This data describes a binding interaction between two proteins.

Sequence of the first protein:
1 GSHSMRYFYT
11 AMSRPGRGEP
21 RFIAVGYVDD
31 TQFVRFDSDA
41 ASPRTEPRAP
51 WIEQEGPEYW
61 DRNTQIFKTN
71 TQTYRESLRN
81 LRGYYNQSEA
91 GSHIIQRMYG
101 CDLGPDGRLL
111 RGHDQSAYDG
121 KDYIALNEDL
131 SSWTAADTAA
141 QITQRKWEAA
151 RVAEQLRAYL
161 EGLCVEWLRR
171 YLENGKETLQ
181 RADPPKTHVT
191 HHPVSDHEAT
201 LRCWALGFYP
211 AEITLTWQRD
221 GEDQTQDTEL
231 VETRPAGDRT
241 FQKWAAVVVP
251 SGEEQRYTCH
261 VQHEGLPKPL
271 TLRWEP

Residue-level contacts at the interface:
Residue W147 in the first protein contacts residue T7 in the second protein (closest heavy-atom distance 3.3 Å).
Residue I95 in the first protein interacts with residue M9 in the second protein (closest heavy-atom distance 4.0 Å).
Residue Y7 in the first protein is in contact with residue L1 in the second protein (closest heavy-atom distance 3.0 Å).
Residue M5 in the first protein contacts residue L1 in the second protein (closest heavy-atom distance 3.8 Å).
Residue I66 in the first protein contacts residue F3 in the second protein (closest heavy-atom distance 3.4 Å).
Residue Y59 in the first protein is in contact with residue L1 in the second protein (closest heavy-atom distance 4.1 Å).
Residue I66 in the first protein contacts residue D4 in the second protein (closest heavy-atom distance 3.9 Å).
Residue N80 in the first protein interacts with residue M9 in the second protein (closest heavy-atom distance 3.0 Å).
Residue S116 in the first protein is in contact with residue M9 in the second protein (closest heavy-atom distance 4.6 Å).
Residue T73 in the first protein interacts with residue T7 in the second protein (closest heavy-atom distance 3.8 Å).
Residue W147 in the first protein is in contact with residue M9 in the second protein (closest heavy-atom distance 3.5 Å).
Residue Y99 in the first protein interacts with residue P2 in the second protein (closest heavy-atom distance 3.2 Å).
Residue W147 in the first protein contacts residue I8 in the second protein (closest heavy-atom distance 3.3 Å).
Residue N63 in the first protein interacts with residue P2 in the second protein (closest heavy-atom distance 3.2 Å).
Residue Y159 in the first protein interacts with residue P2 in the second protein (closest heavy-atom distance 3.6 Å).
Residue T69 in the first protein contacts residue T6 in the second protein (closest heavy-atom distance 3.7 Å).
Residue F67 in the first protein interacts with residue P2 in the second protein (closest heavy-atom distance 3.7 Å).
Residue Q155 in the first protein is in contact with residue R5 in the second protein (closest heavy-atom distance 3.1 Å).
Residue L81 in the first protein interacts with residue M9 in the second protein (closest heavy-atom distance 3.8 Å).
Residue T143 in the first protein is in contact with residue M9 in the second protein (closest heavy-atom distance 2.7 Å).
Residue A150 in the first protein is in contact with residue T7 in the second protein (closest heavy-atom distance 4.4 Å).
Residue L163 in the first protein is in contact with residue L1 in the second protein (closest heavy-atom distance 4.2 Å).
Residue N80 in the first protein interacts with residue I8 in the second protein (closest heavy-atom distance 3.2 Å).
Residue Q155 in the first protein is in contact with residue F3 in the second protein (closest heavy-atom distance 3.8 Å).
Residue Y9 in the first protein contacts residue F3 in the second protein (closest heavy-atom distance 4.4 Å).
Residue R62 in the first protein contacts residue D4 in the second protein (closest heavy-atom distance 3.1 Å).
Residue L156 in the first protein is in contact with residue F3 in the second protein (closest heavy-atom distance 4.0 Å).
Residue K146 in the first protein is in contact with residue M9 in the second protein (closest heavy-atom distance 2.8 Å).
Residue Y159 in the first protein interacts with residue L1 in the second protein (closest heavy-atom distance 2.5 Å).
Residue V152 in the first protein contacts residue F3 in the second protein (closest heavy-atom distance 4.9 Å).
Residue R97 in the first protein is in contact with residue F3 in the second protein (closest heavy-atom distance 3.8 Å).
Residue N70 in the first protein interacts with residue T6 in the second protein (closest heavy-atom distance 3.2 Å).
Residue Y171 in the first protein contacts residue L1 in the second protein (closest heavy-atom distance 2.7 Å).
Residue S77 in the first protein interacts with residue M9 in the second protein (closest heavy-atom distance 2.9 Å).
Residue Y123 in the first protein interacts with residue M9 in the second protein (closest heavy-atom distance 3.5 Å).
Residue Y99 in the first protein interacts with residue F3 in the second protein (closest heavy-atom distance 2.9 Å).
Residue K146 in the first protein contacts residue I8 in the second protein (closest heavy-atom distance 4.0 Å).
Residue T73 in the first protein interacts with residue I8 in the second protein (closest heavy-atom distance 3.7 Å).
Residue F33 in the first protein contacts residue L1 in the second protein (closest heavy-atom distance 4.8 Å).
Residue I142 in the first protein contacts residue M9 in the second protein (closest heavy-atom distance 4.8 Å).
Residue T73 in the first protein is in contact with residue T6 in the second protein (closest heavy-atom distance 2.7 Å).
Residue I66 in the first protein contacts residue P2 in the second protein (closest heavy-atom distance 4.0 Å).
Residue N63 in the first protein contacts residue L1 in the second protein (closest heavy-atom distance 3.7 Å).
Residue R62 in the first protein contacts residue L1 in the second protein (closest heavy-atom distance 4.5 Å).
Residue Y9 in the first protein interacts with residue P2 in the second protein (closest heavy-atom distance 3.8 Å).
Residue Y84 in the first protein contacts residue M9 in the second protein (closest heavy-atom distance 2.8 Å).
Residue Y159 in the first protein is in contact with residue F3 in the second protein (closest heavy-atom distance 3.5 Å).
Residue V152 in the first protein is in contact with residue T7 in the second protein (closest heavy-atom distance 3.4 Å).
Residue S77 in the first protein contacts residue T7 in the second protein (closest heavy-atom distance 4.5 Å).
Residue W167 in the first protein is in contact with residue L1 in the second protein (closest heavy-atom distance 3.4 Å).
Residue E76 in the first protein contacts residue I8 in the second protein (closest heavy-atom distance 3.3 Å).
Residue Y7 in the first protein is in contact with residue P2 in the second protein (closest heavy-atom distance 3.4 Å).
Residue Y74 in the first protein contacts residue M9 in the second protein (closest heavy-atom distance 4.4 Å).
Residue S77 in the first protein interacts with residue I8 in the second protein (closest heavy-atom distance 3.6 Å).
Residue N70 in the first protein interacts with residue R5 in the second protein (closest heavy-atom distance 4.7 Å).
Residue N70 in the first protein interacts with residue F3 in the second protein (closest heavy-atom distance 4.8 Å).

Sequence of the second protein:
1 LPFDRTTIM